Sequence of the first protein:
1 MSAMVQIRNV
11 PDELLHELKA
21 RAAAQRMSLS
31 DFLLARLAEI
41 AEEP

The following describes two proteins that form a bound complex.

Sequence of the second protein:
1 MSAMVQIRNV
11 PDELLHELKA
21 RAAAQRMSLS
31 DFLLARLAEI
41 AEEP

Residue-level contacts at the interface:
Residue S2 in the second protein interacts with residue N9 in the first protein (closest heavy-atom distance 3.5 Å).
Residue S30 in the second protein contacts residue I7 in the first protein (closest heavy-atom distance 3.6 Å).
Residue R21 in the second protein is in contact with residue I40 in the first protein (closest heavy-atom distance 3.6 Å).
Residue E43 in the second protein contacts residue R21 in the first protein (closest heavy-atom distance 2.9 Å).
Residue I7 in the second protein contacts residue L33 in the first protein (closest heavy-atom distance 3.7 Å).
Residue N9 in the second protein is in contact with residue A3 in the first protein (closest heavy-atom distance 3.9 Å).
Residue Q6 in the second protein contacts residue M4 in the first protein (closest heavy-atom distance 3.5 Å).
Residue I7 in the second protein contacts residue M4 in the first protein (closest heavy-atom distance 3.8 Å).
Residue L34 in the second protein interacts with residue L14 in the first protein (closest heavy-atom distance 3.9 Å).
Residue M4 in the second protein contacts residue Q6 in the first protein (closest heavy-atom distance 3.1 Å).
Residue V5 in the second protein is in contact with residue L33 in the first protein (closest heavy-atom distance 3.7 Å).
Residue M4 in the second protein interacts with residue I7 in the first protein (closest heavy-atom distance 3.2 Å).
Residue S2 in the second protein is in contact with residue V10 in the first protein (closest heavy-atom distance 3.2 Å).
Residue L34 in the second protein contacts residue N9 in the first protein (closest heavy-atom distance 3.5 Å).
Residue M1 in the second protein contacts residue D12 in the first protein (closest heavy-atom distance 2.9 Å).
Residue D12 in the second protein contacts residue M1 in the first protein (closest heavy-atom distance 3.4 Å).
Residue V5 in the second protein contacts residue I7 in the first protein (closest heavy-atom distance 2.7 Å).
Residue V10 in the second protein is in contact with residue A3 in the first protein (closest heavy-atom distance 2.7 Å).
Residue L14 in the second protein interacts with residue A41 in the first protein (closest heavy-atom distance 3.4 Å).
Residue N9 in the second protein contacts residue L34 in the first protein (closest heavy-atom distance 3.7 Å).
Residue L33 in the second protein interacts with residue V5 in the first protein (closest heavy-atom distance 3.6 Å).
Residue L18 in the second protein interacts with residue L37 in the first protein (closest heavy-atom distance 3.6 Å).
Residue L15 in the second protein is in contact with residue V5 in the first protein (closest heavy-atom distance 3.3 Å).
Residue L37 in the second protein contacts residue I7 in the first protein (closest heavy-atom distance 3.6 Å).
Residue I7 in the second protein interacts with residue L37 in the first protein (closest heavy-atom distance 3.5 Å).
Residue S30 in the second protein is in contact with residue R8 in the first protein (closest heavy-atom distance 3.0 Å).
Residue A41 in the second protein interacts with residue R21 in the first protein (closest heavy-atom distance 3.6 Å).
Residue V5 in the second protein interacts with residue L15 in the first protein (closest heavy-atom distance 3.8 Å).
Residue V5 in the second protein contacts residue V5 in the first protein (closest heavy-atom distance 3.8 Å).
Residue L34 in the second protein is in contact with residue R8 in the first protein (closest heavy-atom distance 3.8 Å).
Residue V10 in the second protein is in contact with residue V5 in the first protein (closest heavy-atom distance 3.8 Å).
Residue I7 in the second protein is in contact with residue S30 in the first protein (closest heavy-atom distance 3.9 Å).
Residue R21 in the second protein is in contact with residue A41 in the first protein (closest heavy-atom distance 2.6 Å).
Residue L37 in the second protein is in contact with residue L33 in the first protein (closest heavy-atom distance 3.9 Å).
Residue P11 in the second protein contacts residue M1 in the first protein (closest heavy-atom distance 3.5 Å).
Residue Q6 in the second protein contacts residue V5 in the first protein (closest heavy-atom distance 3.3 Å).
Residue I7 in the second protein contacts residue I7 in the first protein (closest heavy-atom distance 3.8 Å).
Residue S2 in the second protein contacts residue P11 in the first protein (closest heavy-atom distance 3.9 Å).
Residue A3 in the second protein interacts with residue N9 in the first protein (closest heavy-atom distance 3.8 Å).
Residue R36 in the second protein contacts residue I40 in the first protein (closest heavy-atom distance 3.5 Å).
Residue Q6 in the second protein contacts residue Q6 in the first protein (closest heavy-atom distance 3.1 Å).
Residue V5 in the second protein interacts with residue Q6 in the first protein (closest heavy-atom distance 3.5 Å).
Residue F32 in the second protein interacts with residue I40 in the first protein (closest heavy-atom distance 3.7 Å).
Residue A41 in the second protein contacts residue L14 in the first protein (closest heavy-atom distance 3.4 Å).
Residue L14 in the second protein is in contact with residue L34 in the first protein (closest heavy-atom distance 3.9 Å).
Residue S30 in the second protein interacts with residue Q6 in the first protein (closest heavy-atom distance 3.9 Å).
Residue E17 in the second protein contacts residue A41 in the first protein (closest heavy-atom distance 3.5 Å).
Residue R8 in the second protein interacts with residue S30 in the first protein (closest heavy-atom distance 3.2 Å).
Residue N9 in the second protein is in contact with residue S2 in the first protein (closest heavy-atom distance 3.8 Å).
Residue M1 in the second protein interacts with residue P11 in the first protein (closest heavy-atom distance 3.6 Å).
Residue L33 in the second protein contacts residue L37 in the first protein (closest heavy-atom distance 3.8 Å).
Residue I7 in the second protein is in contact with residue V5 in the first protein (closest heavy-atom distance 3.0 Å).
Residue V5 in the second protein is in contact with residue V10 in the first protein (closest heavy-atom distance 3.7 Å).
Residue A3 in the second protein contacts residue V10 in the first protein (closest heavy-atom distance 3.0 Å).
Residue R21 in the second protein is in contact with residue E43 in the first protein (closest heavy-atom distance 2.5 Å).
Residue L15 in the second protein interacts with residue A3 in the first protein (closest heavy-atom distance 3.3 Å).
Residue V10 in the second protein is in contact with residue S2 in the first protein (closest heavy-atom distance 3.3 Å).
Residue R36 in the second protein is in contact with residue E43 in the first protein (closest heavy-atom distance 2.8 Å).
Residue S2 in the second protein interacts with residue D12 in the first protein (closest heavy-atom distance 3.3 Å).
Residue L18 in the second protein interacts with residue A41 in the first protein (closest heavy-atom distance 3.8 Å).